The following describes two proteins that form a bound complex.

Sequence of the first protein:
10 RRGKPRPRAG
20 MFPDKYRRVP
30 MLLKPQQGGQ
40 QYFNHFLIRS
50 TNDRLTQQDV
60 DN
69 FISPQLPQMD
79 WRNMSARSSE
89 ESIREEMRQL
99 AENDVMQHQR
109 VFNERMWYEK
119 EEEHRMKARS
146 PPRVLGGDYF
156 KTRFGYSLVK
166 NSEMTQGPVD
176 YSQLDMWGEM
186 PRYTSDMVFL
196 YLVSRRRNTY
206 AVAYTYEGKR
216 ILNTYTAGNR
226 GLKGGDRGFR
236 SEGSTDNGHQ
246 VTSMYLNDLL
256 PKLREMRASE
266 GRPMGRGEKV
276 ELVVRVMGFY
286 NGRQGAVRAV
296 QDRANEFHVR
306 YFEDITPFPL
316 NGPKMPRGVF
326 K

Sequence of the second protein:
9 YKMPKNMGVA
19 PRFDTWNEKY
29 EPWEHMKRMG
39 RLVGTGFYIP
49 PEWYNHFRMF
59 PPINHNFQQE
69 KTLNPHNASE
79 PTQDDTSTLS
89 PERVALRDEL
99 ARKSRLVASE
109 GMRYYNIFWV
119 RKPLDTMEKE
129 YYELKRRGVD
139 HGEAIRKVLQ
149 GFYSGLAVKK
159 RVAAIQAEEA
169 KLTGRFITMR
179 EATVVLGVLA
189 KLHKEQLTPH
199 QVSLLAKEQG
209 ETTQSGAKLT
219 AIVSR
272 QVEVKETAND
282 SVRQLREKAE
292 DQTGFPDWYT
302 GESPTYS

Interface contacts:
Residue D102 in the first protein interacts with residue S102 in the second protein (closest heavy-atom distance 3.3 Å).
Residue P72 in the first protein interacts with residue T210 in the second protein (closest heavy-atom distance 3.7 Å).
Residue I91 in the first protein is in contact with residue R159 in the second protein (closest heavy-atom distance 3.5 Å).
Residue L74 in the first protein contacts residue L286 in the second protein (closest heavy-atom distance 3.9 Å).
Residue M82 in the first protein contacts residue K169 in the second protein (closest heavy-atom distance 3.6 Å).
Residue P75 in the first protein interacts with residue I175 in the second protein (closest heavy-atom distance 3.8 Å).
Residue S86 in the first protein interacts with residue E166 in the second protein (closest heavy-atom distance 3.4 Å).
Residue P75 in the first protein interacts with residue K169 in the second protein (closest heavy-atom distance 3.1 Å).
Residue P72 in the first protein is in contact with residue N280 in the second protein (closest heavy-atom distance 3.3 Å).
Residue M77 in the first protein interacts with residue L286 in the second protein (closest heavy-atom distance 3.8 Å).
Residue S86 in the first protein is in contact with residue A162 in the second protein (closest heavy-atom distance 3.7 Å).
Residue L74 in the first protein interacts with residue R178 in the second protein (closest heavy-atom distance 3.3 Å).
Residue L98 in the first protein is in contact with residue L104 in the second protein (closest heavy-atom distance 3.8 Å).
Residue V103 in the first protein is in contact with residue K101 in the second protein (closest heavy-atom distance 3.9 Å).
Residue P72 in the first protein contacts residue D281 in the second protein (closest heavy-atom distance 3.2 Å).
Residue Q105 in the first protein interacts with residue R103 in the second protein (closest heavy-atom distance 3.3 Å).
Residue I70 in the first protein interacts with residue G185 in the second protein (closest heavy-atom distance 3.9 Å).
Residue A99 in the first protein interacts with residue Y151 in the second protein (closest heavy-atom distance 3.5 Å).
Residue M82 in the first protein contacts residue E166 in the second protein (closest heavy-atom distance 3.9 Å).
Residue W79 in the first protein is in contact with residue K289 in the second protein (closest heavy-atom distance 2.9 Å).
Residue M95 in the first protein contacts residue Y151 in the second protein (closest heavy-atom distance 3.6 Å).
Residue M77 in the first protein is in contact with residue D281 in the second protein (closest heavy-atom distance 3.2 Å).
Residue D102 in the first protein interacts with residue Y151 in the second protein (closest heavy-atom distance 3.3 Å).
Residue V103 in the first protein interacts with residue R103 in the second protein (closest heavy-atom distance 3.7 Å).
Residue M104 in the first protein interacts with residue R100 in the second protein (closest heavy-atom distance 2.7 Å).
Residue M95 in the first protein contacts residue K158 in the second protein (closest heavy-atom distance 3.4 Å).
Residue I70 in the first protein contacts residue K189 in the second protein (closest heavy-atom distance 3.5 Å).
Residue S86 in the first protein interacts with residue R159 in the second protein (closest heavy-atom distance 2.7 Å).
Residue Q76 in the first protein contacts residue L170 in the second protein (closest heavy-atom distance 4.0 Å).
Residue P72 in the first protein contacts residue T211 in the second protein (closest heavy-atom distance 3.5 Å).
Residue S86 in the first protein is in contact with residue I163 in the second protein (closest heavy-atom distance 3.5 Å).
Residue L74 in the first protein contacts residue S282 in the second protein (closest heavy-atom distance 3.9 Å).
Residue P75 in the first protein contacts residue G172 in the second protein (closest heavy-atom distance 3.3 Å).
Residue D102 in the first protein interacts with residue L104 in the second protein (closest heavy-atom distance 3.1 Å).
Residue Q73 in the first protein is in contact with residue R178 in the second protein (closest heavy-atom distance 3.1 Å).
Residue D78 in the first protein is in contact with residue R178 in the second protein (closest heavy-atom distance 3.0 Å).
Residue Q76 in the first protein is in contact with residue K169 in the second protein (closest heavy-atom distance 3.9 Å).
Residue Q73 in the first protein interacts with residue V182 in the second protein (closest heavy-atom distance 3.8 Å).
Residue R85 in the first protein contacts residue A162 in the second protein (closest heavy-atom distance 3.7 Å).
Residue Q73 in the first protein interacts with residue D281 in the second protein (closest heavy-atom distance 3.2 Å).
Residue E88 in the first protein is in contact with residue R159 in the second protein (closest heavy-atom distance 3.3 Å).
Residue N101 in the first protein interacts with residue R103 in the second protein (closest heavy-atom distance 3.0 Å).
Residue D102 in the first protein interacts with residue K101 in the second protein (closest heavy-atom distance 3.8 Å).
Residue P75 in the first protein is in contact with residue E179 in the second protein (closest heavy-atom distance 3.6 Å).
Residue L74 in the first protein contacts residue V283 in the second protein (closest heavy-atom distance 3.9 Å).
Residue P72 in the first protein interacts with residue Q207 in the second protein (closest heavy-atom distance 3.8 Å).
Residue D102 in the first protein interacts with residue R103 in the second protein (closest heavy-atom distance 2.9 Å).
Residue L74 in the first protein contacts residue E179 in the second protein (closest heavy-atom distance 3.9 Å).
Residue I70 in the first protein interacts with residue V186 in the second protein (closest heavy-atom distance 3.5 Å).
Residue Q73 in the first protein is in contact with residue E179 in the second protein (closest heavy-atom distance 3.2 Å).
Residue S71 in the first protein is in contact with residue N280 in the second protein (closest heavy-atom distance 3.2 Å).
Residue L74 in the first protein interacts with residue D281 in the second protein (closest heavy-atom distance 3.1 Å).
Residue Q76 in the first protein contacts residue G172 in the second protein (closest heavy-atom distance 3.3 Å).
Residue D78 in the first protein contacts residue K169 in the second protein (closest heavy-atom distance 2.4 Å).
Residue I70 in the first protein contacts residue Q207 in the second protein (closest heavy-atom distance 3.4 Å).
Residue M104 in the first protein is in contact with residue R103 in the second protein (closest heavy-atom distance 3.8 Å).
Residue P75 in the first protein interacts with residue F174 in the second protein (closest heavy-atom distance 3.3 Å).
Residue S83 in the first protein is in contact with residue E166 in the second protein (closest heavy-atom distance 3.1 Å).
Residue M95 in the first protein contacts residue A155 in the second protein (closest heavy-atom distance 3.6 Å).
Residue S71 in the first protein interacts with residue V182 in the second protein (closest heavy-atom distance 3.4 Å).